Interface contacts:
Residue R159 in the first protein interacts with residue Q119 in the second protein (closest heavy-atom distance 4.1 Å).
Residue G156 in the first protein interacts with residue M124 in the second protein (closest heavy-atom distance 4.4 Å).
Residue R159 in the first protein is in contact with residue G118 in the second protein (closest heavy-atom distance 4.6 Å).
Residue R159 in the first protein interacts with residue D120 in the second protein (closest heavy-atom distance 4.9 Å).
Residue E155 in the first protein interacts with residue M124 in the second protein (closest heavy-atom distance 3.3 Å).

Sequence of the first protein:
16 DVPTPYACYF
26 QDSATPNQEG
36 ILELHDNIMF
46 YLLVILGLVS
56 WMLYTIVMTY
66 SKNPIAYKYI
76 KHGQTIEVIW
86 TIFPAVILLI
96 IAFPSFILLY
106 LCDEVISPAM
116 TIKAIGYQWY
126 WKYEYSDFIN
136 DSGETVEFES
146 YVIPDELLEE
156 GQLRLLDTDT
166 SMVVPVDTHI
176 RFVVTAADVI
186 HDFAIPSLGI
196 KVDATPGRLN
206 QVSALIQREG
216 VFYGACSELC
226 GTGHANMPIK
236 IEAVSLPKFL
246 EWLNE

The following describes two proteins that form a bound complex.

Sequence of the second protein:
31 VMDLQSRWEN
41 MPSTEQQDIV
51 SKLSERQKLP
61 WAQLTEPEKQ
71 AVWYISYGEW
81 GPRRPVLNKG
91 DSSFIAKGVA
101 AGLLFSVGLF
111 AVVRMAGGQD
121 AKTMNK